Contacts between the two chains:
Residue F62 in chain B interacts with residue S9 in chain A (closest heavy-atom distance 3.3 Å).
Residue R82 in chain B contacts residue S5 in chain A (closest heavy-atom distance 2.7 Å).
Residue Y55 in chain B contacts residue A6 in chain A (closest heavy-atom distance 3.3 Å).
Residue L53 in chain B contacts residue G16 in chain A (closest heavy-atom distance 3.6 Å).
Residue Y55 in chain B interacts with residue S5 in chain A (closest heavy-atom distance 3.8 Å).
Residue H61 in chain B contacts residue I10 in chain A (closest heavy-atom distance 3.3 Å).
Residue N67 in chain B is in contact with residue S9 in chain A (closest heavy-atom distance 3.6 Å).
Residue R82 in chain B contacts residue R3 in chain A (closest heavy-atom distance 3.5 Å).
Residue F79 in chain B interacts with residue H11 in chain A (closest heavy-atom distance 3.8 Å).
Residue F57 in chain B is in contact with residue P12 in chain A (closest heavy-atom distance 3.5 Å).
Residue I54 in chain B contacts residue C15 in chain A (closest heavy-atom distance 3.5 Å).
Residue T58 in chain B contacts residue H11 in chain A (closest heavy-atom distance 3.2 Å).
Residue R82 in chain B contacts residue Y4 in chain A (closest heavy-atom distance 3.3 Å).
Residue S56 in chain B contacts residue G16 in chain A (closest heavy-atom distance 2.6 Å).
Residue D78 in chain B interacts with residue Y8 in chain A (closest heavy-atom distance 3.5 Å).
Residue N85 in chain B interacts with residue R3 in chain A (closest heavy-atom distance 3.3 Å).
Residue F62 in chain B is in contact with residue I10 in chain A (closest heavy-atom distance 3.1 Å).
Residue T58 in chain B is in contact with residue P12 in chain A (closest heavy-atom distance 3.1 Å).
Residue Y55 in chain B is in contact with residue Y4 in chain A (closest heavy-atom distance 3.7 Å).
Residue S80 in chain B interacts with residue A6 in chain A (closest heavy-atom distance 3.8 Å).
Residue S56 in chain B is in contact with residue W14 in chain A (closest heavy-atom distance 2.8 Å).
Residue F57 in chain B is in contact with residue S13 in chain A (closest heavy-atom distance 3.5 Å).
Residue I81 in chain B contacts residue V7 in chain A (closest heavy-atom distance 4.1 Å).
Residue S84 in chain B contacts residue R3 in chain A (closest heavy-atom distance 2.9 Å).
Residue S56 in chain B is in contact with residue S13 in chain A (closest heavy-atom distance 3.1 Å).
Residue F57 in chain B contacts residue H11 in chain A (closest heavy-atom distance 4.1 Å).
Residue L35 in chain B interacts with residue H11 in chain A (closest heavy-atom distance 3.6 Å).
Residue F57 in chain B is in contact with residue A6 in chain A (closest heavy-atom distance 3.5 Å).
Residue V86 in chain B is in contact with residue R3 in chain A (closest heavy-atom distance 3.8 Å).
Residue A71 in chain B is in contact with residue I10 in chain A (closest heavy-atom distance 3.7 Å).
Residue I83 in chain B interacts with residue Y4 in chain A (closest heavy-atom distance 3.8 Å).
Residue D90 in chain B is in contact with residue R3 in chain A (closest heavy-atom distance 2.9 Å).
Residue N76 in chain B is in contact with residue I10 in chain A (closest heavy-atom distance 3.6 Å).
Residue F62 in chain B contacts residue P12 in chain A (closest heavy-atom distance 3.5 Å).
Residue S75 in chain B contacts residue I10 in chain A (closest heavy-atom distance 3.1 Å).
Residue I81 in chain B is in contact with residue S5 in chain A (closest heavy-atom distance 3.2 Å).
Residue Y55 in chain B interacts with residue G16 in chain A (closest heavy-atom distance 3.5 Å).
Residue F62 in chain B interacts with residue H11 in chain A (closest heavy-atom distance 3.9 Å).
Residue T58 in chain B is in contact with residue W14 in chain A (closest heavy-atom distance 4.3 Å).
Residue V27 in chain B is in contact with residue V7 in chain A (closest heavy-atom distance 3.9 Å).
Residue D90 in chain B contacts residue Y4 in chain A (closest heavy-atom distance 4.0 Å).
Residue T87 in chain B is in contact with residue R3 in chain A (closest heavy-atom distance 3.6 Å).
Residue S75 in chain B contacts residue Y8 in chain A (closest heavy-atom distance 3.6 Å).
Residue I54 in chain B interacts with residue Y4 in chain A (closest heavy-atom distance 3.8 Å).
Residue T59 in chain B contacts residue H11 in chain A (closest heavy-atom distance 3.2 Å).
Residue N76 in chain B interacts with residue H11 in chain A (closest heavy-atom distance 2.8 Å).
Residue E60 in chain B interacts with residue P12 in chain A (closest heavy-atom distance 3.3 Å).
Residue E60 in chain B is in contact with residue I10 in chain A (closest heavy-atom distance 4.2 Å).
Residue E60 in chain B contacts residue H11 in chain A (closest heavy-atom distance 2.7 Å).
Residue Y55 in chain B is in contact with residue W14 in chain A (closest heavy-atom distance 3.5 Å).
Residue Y55 in chain B is in contact with residue C15 in chain A (closest heavy-atom distance 3.5 Å).
Residue I83 in chain B interacts with residue R3 in chain A (closest heavy-atom distance 3.5 Å).
Residue Y55 in chain B interacts with residue S13 in chain A (closest heavy-atom distance 2.7 Å).
Residue S80 in chain B is in contact with residue V7 in chain A (closest heavy-atom distance 3.0 Å).
Residue H61 in chain B interacts with residue P12 in chain A (closest heavy-atom distance 3.9 Å).
Residue F57 in chain B contacts residue Y8 in chain A (closest heavy-atom distance 4.4 Å).
Residue H61 in chain B is in contact with residue H11 in chain A (closest heavy-atom distance 4.3 Å).
Residue I54 in chain B interacts with residue G16 in chain A (closest heavy-atom distance 2.9 Å).
Residue R82 in chain B interacts with residue V7 in chain A (closest heavy-atom distance 3.8 Å).
Residue R82 in chain B interacts with residue A6 in chain A (closest heavy-atom distance 3.3 Å).

Sequence of chain B:
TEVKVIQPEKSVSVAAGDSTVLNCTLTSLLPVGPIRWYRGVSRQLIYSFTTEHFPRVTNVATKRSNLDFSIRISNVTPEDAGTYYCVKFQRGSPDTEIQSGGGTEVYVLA

This data describes a binding interaction between two proteins.

Sequence of chain A:
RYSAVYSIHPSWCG